Residue-level contacts at the interface:
Residue R253 in the second protein interacts with residue R208 in the first protein (closest heavy-atom distance 2.4 Å).
Residue M293 in the second protein contacts residue Y182 in the first protein (closest heavy-atom distance 4.2 Å).
Residue M246 in the second protein interacts with residue P171 in the first protein (closest heavy-atom distance 4.2 Å).
Residue V282 in the second protein contacts residue S167 in the first protein (closest heavy-atom distance 4.0 Å).
Residue M293 in the second protein is in contact with residue L181 in the first protein (closest heavy-atom distance 3.8 Å).
Residue Y238 in the second protein is in contact with residue Q180 in the first protein (closest heavy-atom distance 3.5 Å).
Residue L248 in the second protein is in contact with residue H169 in the first protein (closest heavy-atom distance 3.7 Å).
Residue I288 in the second protein is in contact with residue L181 in the first protein (closest heavy-atom distance 4.3 Å).
Residue L301 in the second protein interacts with residue W184 in the first protein (closest heavy-atom distance 3.6 Å).
Residue T291 in the second protein is in contact with residue L181 in the first protein (closest heavy-atom distance 2.8 Å).
Residue Y238 in the second protein contacts residue L181 in the first protein (closest heavy-atom distance 3.2 Å).
Residue Y249 in the second protein interacts with residue H169 in the first protein (closest heavy-atom distance 3.1 Å).
Residue L248 in the second protein interacts with residue P170 in the first protein (closest heavy-atom distance 3.2 Å).
Residue K191 in the second protein interacts with residue F159 in the first protein (closest heavy-atom distance 4.4 Å).
Residue Y238 in the second protein interacts with residue I177 in the first protein (closest heavy-atom distance 4.3 Å).
Residue I237 in the second protein interacts with residue Q180 in the first protein (closest heavy-atom distance 4.0 Å).
Residue E222 in the second protein is in contact with residue Y353 in the first protein (closest heavy-atom distance 3.0 Å).
Residue R253 in the second protein is in contact with residue G209 in the first protein (closest heavy-atom distance 2.2 Å).
Residue M246 in the second protein is in contact with residue H169 in the first protein (closest heavy-atom distance 3.1 Å).
Residue D294 in the second protein contacts residue Y340 in the first protein (closest heavy-atom distance 4.2 Å).
Residue T291 in the second protein is in contact with residue Y182 in the first protein (closest heavy-atom distance 3.3 Å).
Residue I223 in the second protein is in contact with residue D350 in the first protein (closest heavy-atom distance 3.5 Å).
Residue Q230 in the second protein interacts with residue S187 in the first protein (closest heavy-atom distance 3.0 Å).
Residue R250 in the second protein contacts residue P170 in the first protein (closest heavy-atom distance 4.3 Å).
Residue S283 in the second protein is in contact with residue H169 in the first protein (closest heavy-atom distance 4.0 Å).
Residue I223 in the second protein is in contact with residue Y353 in the first protein (closest heavy-atom distance 4.0 Å).
Residue N245 in the second protein is in contact with residue P171 in the first protein (closest heavy-atom distance 3.1 Å).
Residue T291 in the second protein interacts with residue W178 in the first protein (closest heavy-atom distance 4.3 Å).
Residue A231 in the second protein interacts with residue I185 in the first protein (closest heavy-atom distance 4.0 Å).
Residue N292 in the second protein is in contact with residue Y182 in the first protein (closest heavy-atom distance 2.5 Å).
Residue G234 in the second protein is in contact with residue W184 in the first protein (closest heavy-atom distance 3.2 Å).
Residue Y249 in the second protein is in contact with residue H168 in the first protein (closest heavy-atom distance 3.2 Å).
Residue S297 in the second protein interacts with residue I185 in the first protein (closest heavy-atom distance 3.9 Å).
Residue A231 in the second protein is in contact with residue W184 in the first protein (closest heavy-atom distance 3.4 Å).
Residue K171 in the second protein interacts with residue I165 in the first protein (closest heavy-atom distance 3.3 Å).
Residue L284 in the second protein interacts with residue W184 in the first protein (closest heavy-atom distance 3.7 Å).
Residue R250 in the second protein interacts with residue G209 in the first protein (closest heavy-atom distance 2.2 Å).
Residue N245 in the second protein is in contact with residue I177 in the first protein (closest heavy-atom distance 3.6 Å).
Residue W186 in the second protein is in contact with residue F159 in the first protein (closest heavy-atom distance 4.3 Å).
Residue L287 in the second protein interacts with residue L181 in the first protein (closest heavy-atom distance 3.5 Å).
Residue M246 in the second protein is in contact with residue I177 in the first protein (closest heavy-atom distance 3.5 Å).
Residue L301 in the second protein contacts residue I185 in the first protein (closest heavy-atom distance 4.3 Å).
Residue R253 in the second protein contacts residue D210 in the first protein (closest heavy-atom distance 3.1 Å).
Residue Y238 in the second protein is in contact with residue W184 in the first protein (closest heavy-atom distance 4.4 Å).
Residue R279 in the second protein interacts with residue H169 in the first protein (closest heavy-atom distance 3.9 Å).
Residue M293 in the second protein is in contact with residue I185 in the first protein (closest heavy-atom distance 4.0 Å).
Residue E164 in the second protein contacts residue L334 in the first protein (closest heavy-atom distance 3.8 Å).
Residue R290 in the second protein contacts residue W178 in the first protein (closest heavy-atom distance 3.2 Å).
Residue R250 in the second protein interacts with residue D210 in the first protein (closest heavy-atom distance 3.0 Å).
Residue Q230 in the second protein is in contact with residue I185 in the first protein (closest heavy-atom distance 3.2 Å).
Residue L235 in the second protein contacts residue W184 in the first protein (closest heavy-atom distance 3.3 Å).
Residue N221 in the second protein interacts with residue Y353 in the first protein (closest heavy-atom distance 3.1 Å).
Residue Q230 in the second protein is in contact with residue D186 in the first protein (closest heavy-atom distance 3.3 Å).
Residue N245 in the second protein contacts residue P170 in the first protein (closest heavy-atom distance 3.1 Å).
Residue N245 in the second protein contacts residue K172 in the first protein (closest heavy-atom distance 3.8 Å).
Residue C242 in the second protein interacts with residue I177 in the first protein (closest heavy-atom distance 3.0 Å).
Residue L167 in the second protein is in contact with residue L334 in the first protein (closest heavy-atom distance 3.8 Å).
Residue R250 in the second protein contacts residue T211 in the first protein (closest heavy-atom distance 2.8 Å).
Residue Y249 in the second protein is in contact with residue P170 in the first protein (closest heavy-atom distance 3.9 Å).
Residue K241 in the second protein interacts with residue Q180 in the first protein (closest heavy-atom distance 4.0 Å).

This data describes a binding interaction between two proteins.

Sequence of the first protein:
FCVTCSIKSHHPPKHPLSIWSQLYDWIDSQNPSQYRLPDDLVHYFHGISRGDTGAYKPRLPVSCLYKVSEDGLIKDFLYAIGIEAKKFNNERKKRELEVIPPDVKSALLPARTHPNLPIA

Sequence of the second protein:
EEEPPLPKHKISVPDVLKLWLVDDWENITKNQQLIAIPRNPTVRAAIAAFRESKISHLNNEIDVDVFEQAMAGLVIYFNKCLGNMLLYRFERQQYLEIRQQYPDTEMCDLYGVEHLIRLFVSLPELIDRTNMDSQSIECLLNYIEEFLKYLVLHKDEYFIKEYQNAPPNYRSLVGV